Contacts between the two chains:
Residue K51 in chain B is in contact with residue G121 in chain A (closest heavy-atom distance 4.8 Å).
Residue F55 in chain B contacts residue M120 in chain A (closest heavy-atom distance 3.8 Å).
Residue F55 in chain B interacts with residue F56 in chain A (closest heavy-atom distance 3.8 Å).
Residue K51 in chain B is in contact with residue G113 in chain A (closest heavy-atom distance 4.9 Å).
Residue K51 in chain B is in contact with residue R119 in chain A (closest heavy-atom distance 3.4 Å).
Residue H57 in chain B interacts with residue F55 in chain A (closest heavy-atom distance 2.7 Å).
Residue E52 in chain B contacts residue F56 in chain A (closest heavy-atom distance 3.9 Å).
Residue K51 in chain B interacts with residue M120 in chain A (closest heavy-atom distance 4.5 Å).
Residue H57 in chain B interacts with residue F56 in chain A (closest heavy-atom distance 3.4 Å).
Residue K51 in chain B is in contact with residue F56 in chain A (closest heavy-atom distance 3.6 Å).
Residue K51 in chain B is in contact with residue T111 in chain A (closest heavy-atom distance 4.8 Å).
Residue E52 in chain B contacts residue L87 in chain A (closest heavy-atom distance 4.1 Å).
Residue H57 in chain B interacts with residue H57 in chain A (closest heavy-atom distance 3.4 Å).
Residue F55 in chain B contacts residue F55 in chain A (closest heavy-atom distance 3.8 Å).
Residue K51 in chain B contacts residue L87 in chain A (closest heavy-atom distance 4.1 Å).

Sequence of chain B:
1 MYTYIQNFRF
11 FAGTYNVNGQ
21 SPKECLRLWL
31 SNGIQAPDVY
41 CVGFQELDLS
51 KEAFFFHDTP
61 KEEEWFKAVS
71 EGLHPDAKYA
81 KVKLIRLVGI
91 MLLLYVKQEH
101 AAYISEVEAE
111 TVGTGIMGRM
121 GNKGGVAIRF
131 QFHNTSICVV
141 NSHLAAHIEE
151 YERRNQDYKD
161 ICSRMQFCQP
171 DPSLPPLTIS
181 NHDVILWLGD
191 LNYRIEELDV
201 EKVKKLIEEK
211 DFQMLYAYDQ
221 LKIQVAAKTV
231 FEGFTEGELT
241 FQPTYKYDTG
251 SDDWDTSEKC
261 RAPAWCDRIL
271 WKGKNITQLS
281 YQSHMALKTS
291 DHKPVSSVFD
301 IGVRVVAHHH

These two protein chains interact to form a complex.

Sequence of chain A:
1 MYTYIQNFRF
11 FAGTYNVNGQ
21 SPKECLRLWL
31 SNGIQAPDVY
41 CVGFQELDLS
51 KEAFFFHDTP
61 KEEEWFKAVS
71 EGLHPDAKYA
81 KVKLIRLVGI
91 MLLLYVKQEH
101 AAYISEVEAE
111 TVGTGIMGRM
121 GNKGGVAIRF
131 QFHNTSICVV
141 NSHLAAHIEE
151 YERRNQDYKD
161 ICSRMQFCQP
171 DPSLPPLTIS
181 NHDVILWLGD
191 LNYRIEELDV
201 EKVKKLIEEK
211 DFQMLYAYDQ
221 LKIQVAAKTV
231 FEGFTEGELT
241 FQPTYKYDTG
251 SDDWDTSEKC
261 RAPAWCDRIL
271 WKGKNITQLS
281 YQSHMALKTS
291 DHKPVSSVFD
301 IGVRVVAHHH